These two protein chains interact to form a complex.

Sequence of protein 1:
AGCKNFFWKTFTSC

Sequence of protein 2:
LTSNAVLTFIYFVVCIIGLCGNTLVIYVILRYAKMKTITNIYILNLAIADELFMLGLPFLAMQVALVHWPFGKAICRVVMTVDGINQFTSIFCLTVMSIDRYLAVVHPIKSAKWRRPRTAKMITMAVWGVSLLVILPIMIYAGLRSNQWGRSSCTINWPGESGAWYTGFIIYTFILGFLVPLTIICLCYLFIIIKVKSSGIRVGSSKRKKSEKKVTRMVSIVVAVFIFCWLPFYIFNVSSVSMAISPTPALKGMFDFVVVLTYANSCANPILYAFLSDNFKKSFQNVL

Contacts between the two chains:
Residue F275 in protein 2 contacts residue F6 in protein 1 (closest heavy-atom distance 3.3 Å).
Residue F294 in protein 2 is in contact with residue F7 in protein 1 (closest heavy-atom distance 3.5 Å).
Residue Y302 in protein 2 contacts residue K9 in protein 1 (closest heavy-atom distance 3.1 Å).
Residue I195 in protein 2 is in contact with residue F7 in protein 1 (closest heavy-atom distance 3.8 Å).
Residue F294 in protein 2 interacts with residue K9 in protein 1 (closest heavy-atom distance 4.1 Å).
Residue V280 in protein 2 contacts residue K4 in protein 1 (closest heavy-atom distance 4.6 Å).
Residue Q126 in protein 2 is in contact with residue K9 in protein 1 (closest heavy-atom distance 3.1 Å).
Residue I195 in protein 2 is in contact with residue W8 in protein 1 (closest heavy-atom distance 4.2 Å).
Residue I284 in protein 2 interacts with residue F6 in protein 1 (closest heavy-atom distance 4.6 Å).
Residue S279 in protein 2 interacts with residue K4 in protein 1 (closest heavy-atom distance 3.5 Å).
Residue S192 in protein 2 is in contact with residue F11 in protein 1 (closest heavy-atom distance 3.4 Å).
Residue I284 in protein 2 contacts residue N5 in protein 1 (closest heavy-atom distance 4.5 Å).
Residue F208 in protein 2 is in contact with residue F7 in protein 1 (closest heavy-atom distance 4.1 Å).
Residue Y205 in protein 2 interacts with residue K4 in protein 1 (closest heavy-atom distance 3.4 Å).
Residue L290 in protein 2 is in contact with residue F6 in protein 1 (closest heavy-atom distance 4.3 Å).
Residue F92 in protein 2 interacts with residue K9 in protein 1 (closest heavy-atom distance 3.6 Å).
Residue N276 in protein 2 is in contact with residue W8 in protein 1 (closest heavy-atom distance 4.4 Å).
Residue T194 in protein 2 is in contact with residue F7 in protein 1 (closest heavy-atom distance 4.3 Å).
Residue R184 in protein 2 is in contact with residue G2 in protein 1 (closest heavy-atom distance 4.1 Å).
Residue Q102 in protein 2 contacts residue F11 in protein 1 (closest heavy-atom distance 4.4 Å).
Residue F127 in protein 2 is in contact with residue W8 in protein 1 (closest heavy-atom distance 4.5 Å).
Residue G199 in protein 2 is in contact with residue A1 in protein 1 (closest heavy-atom distance 3.8 Å).
Residue F208 in protein 2 interacts with residue W8 in protein 1 (closest heavy-atom distance 4.3 Å).
Residue N186 in protein 2 interacts with residue C14 in protein 1 (closest heavy-atom distance 4.4 Å).
Residue F294 in protein 2 interacts with residue F6 in protein 1 (closest heavy-atom distance 3.5 Å).
Residue S192 in protein 2 is in contact with residue S13 in protein 1 (closest heavy-atom distance 3.9 Å).
Residue F272 in protein 2 interacts with residue K9 in protein 1 (closest heavy-atom distance 3.4 Å).
Residue R184 in protein 2 interacts with residue A1 in protein 1 (closest heavy-atom distance 3.0 Å).
Residue C193 in protein 2 contacts residue T10 in protein 1 (closest heavy-atom distance 3.2 Å).
Residue F294 in protein 2 is in contact with residue T10 in protein 1 (closest heavy-atom distance 3.4 Å).
Residue K291 in protein 2 contacts residue F11 in protein 1 (closest heavy-atom distance 3.0 Å).
Residue W197 in protein 2 contacts residue A1 in protein 1 (closest heavy-atom distance 3.0 Å).
Residue N196 in protein 2 contacts residue A1 in protein 1 (closest heavy-atom distance 4.0 Å).
Residue S192 in protein 2 is in contact with residue T12 in protein 1 (closest heavy-atom distance 3.3 Å).
Residue Y205 in protein 2 interacts with residue G2 in protein 1 (closest heavy-atom distance 3.0 Å).
Residue P286 in protein 2 interacts with residue N5 in protein 1 (closest heavy-atom distance 3.5 Å).
Residue Q102 in protein 2 is in contact with residue T10 in protein 1 (closest heavy-atom distance 3.8 Å).
Residue M119 in protein 2 is in contact with residue T10 in protein 1 (closest heavy-atom distance 4.7 Å).
Residue D122 in protein 2 is in contact with residue K9 in protein 1 (closest heavy-atom distance 3.7 Å).
Residue T194 in protein 2 interacts with residue T12 in protein 1 (closest heavy-atom distance 3.8 Å).
Residue W197 in protein 2 interacts with residue F7 in protein 1 (closest heavy-atom distance 3.5 Å).
Residue V280 in protein 2 contacts residue F7 in protein 1 (closest heavy-atom distance 4.6 Å).
Residue Y205 in protein 2 contacts residue F7 in protein 1 (closest heavy-atom distance 3.4 Å).
Residue T301 in protein 2 interacts with residue K9 in protein 1 (closest heavy-atom distance 4.5 Å).
Residue G199 in protein 2 is in contact with residue G2 in protein 1 (closest heavy-atom distance 4.5 Å).
Residue T194 in protein 2 is in contact with residue T10 in protein 1 (closest heavy-atom distance 2.6 Å).
Residue L99 in protein 2 contacts residue K9 in protein 1 (closest heavy-atom distance 4.4 Å).
Residue N276 in protein 2 contacts residue F7 in protein 1 (closest heavy-atom distance 3.8 Å).
Residue Q126 in protein 2 is in contact with residue W8 in protein 1 (closest heavy-atom distance 3.6 Å).
Residue Y273 in protein 2 interacts with residue W8 in protein 1 (closest heavy-atom distance 4.5 Å).
Residue F272 in protein 2 interacts with residue W8 in protein 1 (closest heavy-atom distance 4.1 Å).
Residue F294 in protein 2 contacts residue F11 in protein 1 (closest heavy-atom distance 3.7 Å).
Residue I209 in protein 2 interacts with residue W8 in protein 1 (closest heavy-atom distance 4.2 Å).
Residue V298 in protein 2 is in contact with residue K9 in protein 1 (closest heavy-atom distance 4.0 Å).
Residue P286 in protein 2 interacts with residue F11 in protein 1 (closest heavy-atom distance 4.5 Å).
Residue Y205 in protein 2 interacts with residue A1 in protein 1 (closest heavy-atom distance 3.6 Å).
Residue I209 in protein 2 is in contact with residue F7 in protein 1 (closest heavy-atom distance 3.9 Å).
Residue T212 in protein 2 is in contact with residue W8 in protein 1 (closest heavy-atom distance 3.2 Å).
Residue R184 in protein 2 contacts residue T12 in protein 1 (closest heavy-atom distance 4.5 Å).
Residue S279 in protein 2 contacts residue F6 in protein 1 (closest heavy-atom distance 2.9 Å).